Sequence of protein 1:
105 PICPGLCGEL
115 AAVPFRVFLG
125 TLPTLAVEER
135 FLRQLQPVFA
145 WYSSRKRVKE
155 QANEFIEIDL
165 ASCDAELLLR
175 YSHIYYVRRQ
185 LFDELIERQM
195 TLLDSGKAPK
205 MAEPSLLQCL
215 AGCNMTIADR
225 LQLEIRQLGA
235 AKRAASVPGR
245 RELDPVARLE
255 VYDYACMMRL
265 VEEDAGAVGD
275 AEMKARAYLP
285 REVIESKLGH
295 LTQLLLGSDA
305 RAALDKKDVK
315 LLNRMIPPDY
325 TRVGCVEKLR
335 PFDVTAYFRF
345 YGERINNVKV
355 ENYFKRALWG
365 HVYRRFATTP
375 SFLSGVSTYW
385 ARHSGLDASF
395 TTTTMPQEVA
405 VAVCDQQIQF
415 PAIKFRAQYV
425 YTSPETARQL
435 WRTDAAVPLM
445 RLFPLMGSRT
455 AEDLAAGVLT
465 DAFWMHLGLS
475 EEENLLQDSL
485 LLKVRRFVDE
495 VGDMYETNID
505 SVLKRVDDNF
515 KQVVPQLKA

Sequence of protein 2:
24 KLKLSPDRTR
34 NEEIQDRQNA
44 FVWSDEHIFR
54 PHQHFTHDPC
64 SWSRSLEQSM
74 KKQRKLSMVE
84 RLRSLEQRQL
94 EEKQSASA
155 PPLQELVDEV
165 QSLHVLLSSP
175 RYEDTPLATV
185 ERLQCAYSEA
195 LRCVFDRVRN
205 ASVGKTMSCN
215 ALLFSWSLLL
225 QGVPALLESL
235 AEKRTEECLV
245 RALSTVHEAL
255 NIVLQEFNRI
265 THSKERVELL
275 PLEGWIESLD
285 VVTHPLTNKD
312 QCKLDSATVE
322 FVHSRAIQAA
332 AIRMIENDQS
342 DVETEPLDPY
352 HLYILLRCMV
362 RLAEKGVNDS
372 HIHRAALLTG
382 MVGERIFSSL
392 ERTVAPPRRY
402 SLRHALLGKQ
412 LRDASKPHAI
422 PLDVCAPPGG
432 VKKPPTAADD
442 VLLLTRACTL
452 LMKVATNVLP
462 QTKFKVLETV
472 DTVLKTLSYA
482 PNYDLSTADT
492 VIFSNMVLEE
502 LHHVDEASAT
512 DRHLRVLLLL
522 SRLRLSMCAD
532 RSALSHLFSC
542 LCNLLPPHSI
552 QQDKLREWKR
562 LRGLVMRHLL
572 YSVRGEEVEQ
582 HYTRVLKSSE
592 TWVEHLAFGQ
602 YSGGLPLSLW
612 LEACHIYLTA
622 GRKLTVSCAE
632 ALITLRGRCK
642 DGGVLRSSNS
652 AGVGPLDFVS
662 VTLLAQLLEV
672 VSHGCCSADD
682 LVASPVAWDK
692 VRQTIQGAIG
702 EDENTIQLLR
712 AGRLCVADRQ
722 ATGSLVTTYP

These two protein chains interact to form a complex.

Contacts between the two chains:
Residue S341 in protein 2 is in contact with residue K310 in protein 1 (closest heavy-atom distance 4.4 Å).
Residue S98 in protein 2 interacts with residue V327 in protein 1 (closest heavy-atom distance 3.7 Å).
Residue A99 in protein 2 contacts residue R326 in protein 1 (closest heavy-atom distance 4.5 Å).
Residue E95 in protein 2 is in contact with residue T325 in protein 1 (closest heavy-atom distance 4.2 Å).
Residue E95 in protein 2 interacts with residue V327 in protein 1 (closest heavy-atom distance 4.4 Å).
Residue A99 in protein 2 interacts with residue T325 in protein 1 (closest heavy-atom distance 3.3 Å).
Residue E95 in protein 2 contacts residue R326 in protein 1 (closest heavy-atom distance 4.5 Å).
Residue A99 in protein 2 is in contact with residue V327 in protein 1 (closest heavy-atom distance 4.8 Å).